Sequence of chain A:
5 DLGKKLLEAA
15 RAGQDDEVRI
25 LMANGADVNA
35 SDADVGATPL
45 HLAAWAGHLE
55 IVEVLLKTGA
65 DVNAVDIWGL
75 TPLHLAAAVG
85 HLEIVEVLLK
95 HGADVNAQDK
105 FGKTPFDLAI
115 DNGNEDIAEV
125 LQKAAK

Contacts between the two chains:
Residue V39 in chain A is in contact with residue F11 in chain B (closest heavy-atom distance 3.6 Å).
Residue W72 in chain A interacts with residue Y12 in chain B (closest heavy-atom distance 4.2 Å).
Residue L74 in chain A contacts residue Y12 in chain B (closest heavy-atom distance 4.2 Å).
Residue A82 in chain A is in contact with residue I3 in chain B (closest heavy-atom distance 3.7 Å).
Residue A82 in chain A is in contact with residue R4 in chain B (closest heavy-atom distance 4.4 Å).
Residue W72 in chain A is in contact with residue F11 in chain B (closest heavy-atom distance 3.6 Å).
Residue A41 in chain A interacts with residue F11 in chain B (closest heavy-atom distance 3.4 Å).
Residue D70 in chain A interacts with residue Y12 in chain B (closest heavy-atom distance 2.7 Å).
Residue K107 in chain A interacts with residue G6 in chain B (closest heavy-atom distance 4.9 Å).
Residue R15 in chain A interacts with residue Y12 in chain B (closest heavy-atom distance 3.4 Å).
Residue D115 in chain A is in contact with residue R4 in chain B (closest heavy-atom distance 3.0 Å).
Residue D36 in chain A is in contact with residue F11 in chain B (closest heavy-atom distance 3.6 Å).
Residue L74 in chain A interacts with residue I5 in chain B (closest heavy-atom distance 4.0 Å).
Residue W72 in chain A contacts residue P7 in chain B (closest heavy-atom distance 3.8 Å).
Residue N116 in chain A interacts with residue S2 in chain B (closest heavy-atom distance 4.2 Å).
Residue W49 in chain A interacts with residue A13 in chain B (closest heavy-atom distance 4.1 Å).
Residue R15 in chain A is in contact with residue F11 in chain B (closest heavy-atom distance 2.9 Å).
Residue N116 in chain A contacts residue I3 in chain B (closest heavy-atom distance 3.5 Å).
Residue N116 in chain A interacts with residue R4 in chain B (closest heavy-atom distance 2.7 Å).
Residue A41 in chain A is in contact with residue Y12 in chain B (closest heavy-atom distance 3.3 Å).
Residue L74 in chain A is in contact with residue G8 in chain B (closest heavy-atom distance 4.6 Å).
Residue L79 in chain A is in contact with residue I5 in chain B (closest heavy-atom distance 4.0 Å).
Residue W72 in chain A contacts residue G8 in chain B (closest heavy-atom distance 3.4 Å).
Residue W49 in chain A is in contact with residue P15 in chain B (closest heavy-atom distance 3.9 Å).
Residue A82 in chain A is in contact with residue I5 in chain B (closest heavy-atom distance 3.9 Å).
Residue K107 in chain A interacts with residue I5 in chain B (closest heavy-atom distance 4.5 Å).
Residue R15 in chain A interacts with residue A13 in chain B (closest heavy-atom distance 4.9 Å).
Residue H78 in chain A contacts residue I5 in chain B (closest heavy-atom distance 4.6 Å).
Residue L46 in chain A is in contact with residue F11 in chain B (closest heavy-atom distance 3.8 Å).
Residue L112 in chain A interacts with residue R4 in chain B (closest heavy-atom distance 3.6 Å).
Residue W49 in chain A is in contact with residue Y12 in chain B (closest heavy-atom distance 3.0 Å).
Residue L112 in chain A interacts with residue I5 in chain B (closest heavy-atom distance 3.8 Å).
Residue H45 in chain A interacts with residue Y12 in chain B (closest heavy-atom distance 3.5 Å).
Residue L79 in chain A is in contact with residue Y12 in chain B (closest heavy-atom distance 3.6 Å).
Residue L46 in chain A interacts with residue Y12 in chain B (closest heavy-atom distance 3.8 Å).
Residue W49 in chain A interacts with residue I5 in chain B (closest heavy-atom distance 4.0 Å).
Residue W49 in chain A contacts residue I3 in chain B (closest heavy-atom distance 3.8 Å).
Residue V83 in chain A is in contact with residue I3 in chain B (closest heavy-atom distance 4.0 Å).
Residue F105 in chain A is in contact with residue P7 in chain B (closest heavy-atom distance 3.6 Å).

Sequence of chain B:
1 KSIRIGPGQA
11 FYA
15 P

The following describes two proteins that form a bound complex.